The following describes two proteins that form a bound complex.

Sequence of chain B:
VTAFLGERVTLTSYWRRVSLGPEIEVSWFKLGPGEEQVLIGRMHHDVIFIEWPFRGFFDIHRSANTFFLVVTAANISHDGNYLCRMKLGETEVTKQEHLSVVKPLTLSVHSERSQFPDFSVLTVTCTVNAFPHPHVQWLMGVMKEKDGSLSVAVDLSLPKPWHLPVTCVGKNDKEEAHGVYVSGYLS

Sequence of chain A:
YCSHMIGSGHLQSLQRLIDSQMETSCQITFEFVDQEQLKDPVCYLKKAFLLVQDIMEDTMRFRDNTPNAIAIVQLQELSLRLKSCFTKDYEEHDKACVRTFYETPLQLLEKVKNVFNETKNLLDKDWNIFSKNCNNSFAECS

Interface contacts:
Residue R16 in chain B is in contact with residue D67 in chain A (closest heavy-atom distance 3.3 Å).
Residue V18 in chain B is in contact with residue I37 in chain A (closest heavy-atom distance 4.2 Å).
Residue V18 in chain B contacts residue T38 in chain A (closest heavy-atom distance 4.8 Å).
Residue T66 in chain B is in contact with residue T38 in chain A (closest heavy-atom distance 2.8 Å).
Residue Y14 in chain B is in contact with residue F39 in chain A (closest heavy-atom distance 4.5 Å).
Residue Y14 in chain B is in contact with residue T38 in chain A (closest heavy-atom distance 3.3 Å).
Residue V18 in chain B is in contact with residue D67 in chain A (closest heavy-atom distance 3.1 Å).
Residue N65 in chain B interacts with residue T38 in chain A (closest heavy-atom distance 2.9 Å).
Residue S19 in chain B interacts with residue R70 in chain A (closest heavy-atom distance 3.2 Å).
Residue A64 in chain B interacts with residue C35 in chain A (closest heavy-atom distance 4.5 Å).
Residue T66 in chain B contacts residue I37 in chain A (closest heavy-atom distance 4.3 Å).
Residue R17 in chain B contacts residue R70 in chain A (closest heavy-atom distance 4.1 Å).
Residue S63 in chain B interacts with residue Y111 in chain A (closest heavy-atom distance 2.8 Å).
Residue R17 in chain B interacts with residue D67 in chain A (closest heavy-atom distance 3.3 Å).
Residue R16 in chain B is in contact with residue E40 in chain A (closest heavy-atom distance 4.0 Å).
Residue A64 in chain B is in contact with residue I37 in chain A (closest heavy-atom distance 3.8 Å).
Residue Y14 in chain B contacts residue E40 in chain A (closest heavy-atom distance 3.9 Å).
Residue R16 in chain B contacts residue K104 in chain A (closest heavy-atom distance 4.8 Å).
Residue F68 in chain B contacts residue Y111 in chain A (closest heavy-atom distance 4.0 Å).
Residue S63 in chain B contacts residue Q36 in chain A (closest heavy-atom distance 4.6 Å).
Residue R16 in chain B is in contact with residue T68 in chain A (closest heavy-atom distance 4.9 Å).
Residue T66 in chain B interacts with residue Y111 in chain A (closest heavy-atom distance 3.6 Å).
Residue R17 in chain B is in contact with residue E66 in chain A (closest heavy-atom distance 4.9 Å).
Residue A64 in chain B interacts with residue Q36 in chain A (closest heavy-atom distance 3.1 Å).
Residue V18 in chain B interacts with residue T68 in chain A (closest heavy-atom distance 3.7 Å).
Residue N65 in chain B is in contact with residue I37 in chain A (closest heavy-atom distance 3.6 Å).